Interface contacts:
Residue R97 in the first protein contacts residue A7 in the second protein (closest heavy-atom distance 4.7 Å).
Residue K66 in the first protein contacts residue N1 in the second protein (closest heavy-atom distance 2.8 Å).
Residue T143 in the first protein contacts residue V9 in the second protein (closest heavy-atom distance 2.7 Å).
Residue V67 in the first protein interacts with residue L2 in the second protein (closest heavy-atom distance 3.5 Å).
Residue Y159 in the first protein interacts with residue N1 in the second protein (closest heavy-atom distance 2.6 Å).
Residue Q155 in the first protein interacts with residue M5 in the second protein (closest heavy-atom distance 4.6 Å).
Residue K146 in the first protein contacts residue A7 in the second protein (closest heavy-atom distance 4.2 Å).
Residue K146 in the first protein interacts with residue T8 in the second protein (closest heavy-atom distance 2.9 Å).
Residue T80 in the first protein interacts with residue T8 in the second protein (closest heavy-atom distance 5.0 Å).
Residue Y159 in the first protein is in contact with residue P4 in the second protein (closest heavy-atom distance 4.0 Å).
Residue Y159 in the first protein is in contact with residue V3 in the second protein (closest heavy-atom distance 3.4 Å).
Residue E63 in the first protein is in contact with residue N1 in the second protein (closest heavy-atom distance 3.3 Å).
Residue W167 in the first protein is in contact with residue N1 in the second protein (closest heavy-atom distance 3.0 Å).
Residue D77 in the first protein interacts with residue A7 in the second protein (closest heavy-atom distance 4.7 Å).
Residue V152 in the first protein contacts residue A7 in the second protein (closest heavy-atom distance 4.1 Å).
Residue D77 in the first protein is in contact with residue T8 in the second protein (closest heavy-atom distance 3.1 Å).
Residue W147 in the first protein contacts residue A7 in the second protein (closest heavy-atom distance 4.0 Å).
Residue T80 in the first protein interacts with residue V9 in the second protein (closest heavy-atom distance 3.9 Å).
Residue T163 in the first protein interacts with residue N1 in the second protein (closest heavy-atom distance 3.7 Å).
Residue E63 in the first protein is in contact with residue L2 in the second protein (closest heavy-atom distance 3.0 Å).
Residue K146 in the first protein is in contact with residue V9 in the second protein (closest heavy-atom distance 3.9 Å).
Residue R65 in the first protein contacts residue P4 in the second protein (closest heavy-atom distance 4.5 Å).
Residue H70 in the first protein contacts residue V3 in the second protein (closest heavy-atom distance 2.9 Å).
Residue M5 in the first protein is in contact with residue N1 in the second protein (closest heavy-atom distance 3.6 Å).
Residue T143 in the first protein is in contact with residue T8 in the second protein (closest heavy-atom distance 4.9 Å).
Residue Y7 in the first protein contacts residue N1 in the second protein (closest heavy-atom distance 2.7 Å).
Residue Y59 in the first protein is in contact with residue N1 in the second protein (closest heavy-atom distance 4.1 Å).
Residue V76 in the first protein is in contact with residue T8 in the second protein (closest heavy-atom distance 3.5 Å).
Residue L81 in the first protein interacts with residue V9 in the second protein (closest heavy-atom distance 4.0 Å).
Residue T73 in the first protein contacts residue T8 in the second protein (closest heavy-atom distance 3.8 Å).
Residue T73 in the first protein contacts residue A7 in the second protein (closest heavy-atom distance 3.6 Å).
Residue H70 in the first protein contacts residue L2 in the second protein (closest heavy-atom distance 4.0 Å).
Residue W147 in the first protein interacts with residue V9 in the second protein (closest heavy-atom distance 3.6 Å).
Residue Y7 in the first protein interacts with residue L2 in the second protein (closest heavy-atom distance 3.7 Å).
Residue L156 in the first protein interacts with residue V3 in the second protein (closest heavy-atom distance 4.4 Å).
Residue H70 in the first protein interacts with residue V6 in the second protein (closest heavy-atom distance 3.3 Å).
Residue W147 in the first protein contacts residue T8 in the second protein (closest heavy-atom distance 2.7 Å).
Residue K66 in the first protein contacts residue P4 in the second protein (closest heavy-atom distance 3.6 Å).
Residue R97 in the first protein is in contact with residue V6 in the second protein (closest heavy-atom distance 3.4 Å).
Residue F33 in the first protein contacts residue N1 in the second protein (closest heavy-atom distance 4.8 Å).
Residue Y84 in the first protein is in contact with residue V9 in the second protein (closest heavy-atom distance 3.0 Å).
Residue Y99 in the first protein interacts with residue V3 in the second protein (closest heavy-atom distance 3.1 Å).
Residue Y123 in the first protein contacts residue V9 in the second protein (closest heavy-atom distance 4.4 Å).
Residue T142 in the first protein contacts residue V9 in the second protein (closest heavy-atom distance 4.9 Å).
Residue T73 in the first protein is in contact with residue V6 in the second protein (closest heavy-atom distance 2.8 Å).
Residue Y99 in the first protein interacts with residue L2 in the second protein (closest heavy-atom distance 3.3 Å).
Residue K66 in the first protein is in contact with residue L2 in the second protein (closest heavy-atom distance 3.3 Å).
Residue Y159 in the first protein interacts with residue L2 in the second protein (closest heavy-atom distance 3.5 Å).
Residue Y171 in the first protein is in contact with residue N1 in the second protein (closest heavy-atom distance 2.6 Å).
Residue F9 in the first protein contacts residue L2 in the second protein (closest heavy-atom distance 3.5 Å).
Residue K66 in the first protein contacts residue V3 in the second protein (closest heavy-atom distance 3.6 Å).
Residue M45 in the first protein is in contact with residue L2 in the second protein (closest heavy-atom distance 3.3 Å).
Residue Y116 in the first protein contacts residue V9 in the second protein (closest heavy-atom distance 3.8 Å).
Residue D77 in the first protein interacts with residue V9 in the second protein (closest heavy-atom distance 2.8 Å).

Sequence of the first protein:
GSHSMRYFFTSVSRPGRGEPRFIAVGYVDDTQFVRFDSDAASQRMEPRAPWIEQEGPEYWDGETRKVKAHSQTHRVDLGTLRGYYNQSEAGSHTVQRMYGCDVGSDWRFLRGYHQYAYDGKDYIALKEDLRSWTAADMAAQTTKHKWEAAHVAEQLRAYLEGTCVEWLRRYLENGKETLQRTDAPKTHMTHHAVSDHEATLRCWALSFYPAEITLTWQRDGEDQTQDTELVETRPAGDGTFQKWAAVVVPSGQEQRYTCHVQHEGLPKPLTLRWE

Sequence of the second protein:
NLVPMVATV

These two protein chains interact to form a complex.